Sequence of chain A:
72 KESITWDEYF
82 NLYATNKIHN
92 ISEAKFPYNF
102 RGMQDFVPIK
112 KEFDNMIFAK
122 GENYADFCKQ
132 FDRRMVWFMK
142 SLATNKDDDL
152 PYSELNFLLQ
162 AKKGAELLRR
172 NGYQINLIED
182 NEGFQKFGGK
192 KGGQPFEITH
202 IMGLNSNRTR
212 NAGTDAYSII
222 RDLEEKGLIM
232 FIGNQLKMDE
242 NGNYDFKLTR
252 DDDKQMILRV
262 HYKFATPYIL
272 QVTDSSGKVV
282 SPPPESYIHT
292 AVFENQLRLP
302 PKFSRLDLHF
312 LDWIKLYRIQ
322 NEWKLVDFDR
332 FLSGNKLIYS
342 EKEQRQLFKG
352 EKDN

This data describes a binding interaction between two proteins.

Sequence of chain B:
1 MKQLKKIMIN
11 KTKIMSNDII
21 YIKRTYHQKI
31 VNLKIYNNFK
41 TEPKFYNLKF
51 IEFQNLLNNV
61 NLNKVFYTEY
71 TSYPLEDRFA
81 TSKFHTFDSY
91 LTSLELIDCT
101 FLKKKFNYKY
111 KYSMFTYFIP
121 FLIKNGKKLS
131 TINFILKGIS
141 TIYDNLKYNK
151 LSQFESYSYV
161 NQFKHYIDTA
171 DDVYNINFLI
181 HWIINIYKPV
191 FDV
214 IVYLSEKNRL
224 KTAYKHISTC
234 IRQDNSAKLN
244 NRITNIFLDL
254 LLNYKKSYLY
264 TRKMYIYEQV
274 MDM

Contacts between the two chains:
Residue K238 in chain A interacts with residue Y21 in chain B (closest heavy-atom distance 3.4 Å).
Residue E73 in chain A contacts residue I14 in chain B (closest heavy-atom distance 3.5 Å).
Residue Y245 in chain A is in contact with residue K34 in chain B (closest heavy-atom distance 3.2 Å).
Residue F349 in chain A is in contact with residue M15 in chain B (closest heavy-atom distance 3.6 Å).
Residue R211 in chain A is in contact with residue Y21 in chain B (closest heavy-atom distance 2.8 Å).
Residue K350 in chain A interacts with residue N17 in chain B (closest heavy-atom distance 3.0 Å).
Residue R306 in chain A interacts with residue Y67 in chain B (closest heavy-atom distance 2.9 Å).
Residue E352 in chain A contacts residue M15 in chain B (closest heavy-atom distance 2.9 Å).
Residue S74 in chain A contacts residue K13 in chain B (closest heavy-atom distance 3.0 Å).
Residue Y153 in chain A interacts with residue M1 in chain B (closest heavy-atom distance 3.5 Å).
Residue D216 in chain A interacts with residue K23 in chain B (closest heavy-atom distance 3.7 Å).
Residue D223 in chain A interacts with residue K64 in chain B (closest heavy-atom distance 3.2 Å).
Residue E342 in chain A interacts with residue Y21 in chain B (closest heavy-atom distance 3.4 Å).
Residue M239 in chain A interacts with residue Y21 in chain B (closest heavy-atom distance 3.7 Å).
Residue Y245 in chain A interacts with residue L33 in chain B (closest heavy-atom distance 3.8 Å).
Residue W77 in chain A interacts with residue M8 in chain B (closest heavy-atom distance 3.5 Å).
Residue K353 in chain A interacts with residue Q3 in chain B (closest heavy-atom distance 3.9 Å).
Residue I75 in chain A contacts residue K13 in chain B (closest heavy-atom distance 3.5 Å).
Residue F247 in chain A contacts residue F50 in chain B (closest heavy-atom distance 3.4 Å).
Residue G351 in chain A interacts with residue K13 in chain B (closest heavy-atom distance 3.7 Å).
Residue R306 in chain A is in contact with residue T71 in chain B (closest heavy-atom distance 3.0 Å).
Residue K72 in chain A is in contact with residue M15 in chain B (closest heavy-atom distance 3.1 Å).
Residue D246 in chain A is in contact with residue K34 in chain B (closest heavy-atom distance 3.1 Å).
Residue H310 in chain A contacts residue E69 in chain B (closest heavy-atom distance 2.5 Å).
Residue F311 in chain A interacts with residue E69 in chain B (closest heavy-atom distance 3.6 Å).
Residue Q345 in chain A contacts residue I20 in chain B (closest heavy-atom distance 3.9 Å).
Residue K350 in chain A interacts with residue M15 in chain B (closest heavy-atom distance 2.7 Å).
Residue I233 in chain A contacts residue Y67 in chain B (closest heavy-atom distance 3.8 Å).
Residue S74 in chain A interacts with residue I14 in chain B (closest heavy-atom distance 3.3 Å).
Residue L237 in chain A interacts with residue Q54 in chain B (closest heavy-atom distance 3.2 Å).
Residue T76 in chain A interacts with residue N10 in chain B (closest heavy-atom distance 3.0 Å).
Residue D148 in chain A interacts with residue M8 in chain B (closest heavy-atom distance 3.1 Å).
Residue L348 in chain A is in contact with residue N17 in chain B (closest heavy-atom distance 3.5 Å).
Residue Q345 in chain A interacts with residue N17 in chain B (closest heavy-atom distance 3.0 Å).
Residue S74 in chain A interacts with residue M15 in chain B (closest heavy-atom distance 3.8 Å).
Residue F349 in chain A contacts residue S16 in chain B (closest heavy-atom distance 3.3 Å).
Residue E352 in chain A is in contact with residue K13 in chain B (closest heavy-atom distance 3.1 Å).
Residue N244 in chain A contacts residue N32 in chain B (closest heavy-atom distance 3.1 Å).
Residue I75 in chain A interacts with residue I14 in chain B (closest heavy-atom distance 2.6 Å).
Residue F311 in chain A is in contact with residue Y67 in chain B (closest heavy-atom distance 3.0 Å).
Residue D240 in chain A interacts with residue K34 in chain B (closest heavy-atom distance 3.5 Å).
Residue R346 in chain A is in contact with residue I20 in chain B (closest heavy-atom distance 3.5 Å).
Residue M239 in chain A contacts residue I19 in chain B (closest heavy-atom distance 3.9 Å).
Residue D240 in chain A contacts residue I19 in chain B (closest heavy-atom distance 3.0 Å).
Residue L307 in chain A contacts residue T71 in chain B (closest heavy-atom distance 3.6 Å).
Residue Y245 in chain A interacts with residue N32 in chain B (closest heavy-atom distance 2.9 Å).
Residue N235 in chain A interacts with residue L57 in chain B (closest heavy-atom distance 2.8 Å).
Residue L151 in chain A is in contact with residue M8 in chain B (closest heavy-atom distance 3.7 Å).
Residue Y245 in chain A interacts with residue K29 in chain B (closest heavy-atom distance 3.5 Å).
Residue K163 in chain A interacts with residue M8 in chain B (closest heavy-atom distance 3.4 Å).
Residue Q236 in chain A interacts with residue K29 in chain B (closest heavy-atom distance 3.8 Å).
Residue F349 in chain A interacts with residue I14 in chain B (closest heavy-atom distance 3.9 Å).
Residue A213 in chain A is in contact with residue Y21 in chain B (closest heavy-atom distance 3.3 Å).
Residue W77 in chain A contacts residue I7 in chain B (closest heavy-atom distance 3.2 Å).
Residue K350 in chain A interacts with residue I14 in chain B (closest heavy-atom distance 3.5 Å).
Residue E73 in chain A is in contact with residue M15 in chain B (closest heavy-atom distance 3.2 Å).
Residue N235 in chain A interacts with residue N58 in chain B (closest heavy-atom distance 3.7 Å).
Residue E323 in chain A interacts with residue M1 in chain B (closest heavy-atom distance 3.7 Å).
Residue F311 in chain A interacts with residue T68 in chain B (closest heavy-atom distance 3.1 Å).
Residue E352 in chain A interacts with residue S16 in chain B (closest heavy-atom distance 2.7 Å).